Contacts between the two chains:
Residue Y239 in chain A interacts with residue T105 in chain B (closest heavy-atom distance 3.8 Å).
Residue K238 in chain A interacts with residue H103 in chain B (closest heavy-atom distance 3.5 Å).
Residue Y239 in chain A contacts residue A102 in chain B (closest heavy-atom distance 4.8 Å).
Residue Y239 in chain A interacts with residue D106 in chain B (closest heavy-atom distance 3.9 Å).
Residue K238 in chain A contacts residue A102 in chain B (closest heavy-atom distance 4.7 Å).
Residue Y239 in chain A contacts residue T109 in chain B (closest heavy-atom distance 2.2 Å).
Residue Y246 in chain A contacts residue I114 in chain B (closest heavy-atom distance 5.0 Å).
Residue L236 in chain A contacts residue T105 in chain B (closest heavy-atom distance 4.0 Å).
Residue L243 in chain A interacts with residue T109 in chain B (closest heavy-atom distance 4.8 Å).

Sequence of chain B:
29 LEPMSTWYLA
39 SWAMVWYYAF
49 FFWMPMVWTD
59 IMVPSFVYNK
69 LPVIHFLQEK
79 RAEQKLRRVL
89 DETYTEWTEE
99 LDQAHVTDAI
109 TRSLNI

Sequence of chain A:
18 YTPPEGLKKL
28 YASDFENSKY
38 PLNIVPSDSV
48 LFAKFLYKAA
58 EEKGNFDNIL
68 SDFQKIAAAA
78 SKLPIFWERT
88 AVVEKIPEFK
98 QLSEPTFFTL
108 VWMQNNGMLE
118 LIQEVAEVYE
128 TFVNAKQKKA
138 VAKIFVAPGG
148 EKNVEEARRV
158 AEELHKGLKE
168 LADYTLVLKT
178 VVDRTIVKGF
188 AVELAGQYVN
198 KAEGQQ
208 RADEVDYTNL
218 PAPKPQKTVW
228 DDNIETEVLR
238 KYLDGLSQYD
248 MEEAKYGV

These two protein chains interact to form a complex.